This data describes a binding interaction between two proteins.

Residue-level contacts at the interface:
Residue D801 in the second protein interacts with residue F29 in the first protein (closest heavy-atom distance 3.2 Å).
Residue A109 in the second protein contacts residue R104 in the first protein (closest heavy-atom distance 4.5 Å).
Residue I62 in the second protein interacts with residue L69 in the first protein (closest heavy-atom distance 4.4 Å).
Residue G799 in the second protein contacts residue Y33 in the first protein (closest heavy-atom distance 4.1 Å).
Residue Q798 in the second protein is in contact with residue K32 in the first protein (closest heavy-atom distance 3.3 Å).
Residue D598 in the second protein is in contact with residue F29 in the first protein (closest heavy-atom distance 4.4 Å).
Residue L61 in the second protein is in contact with residue V105 in the first protein (closest heavy-atom distance 4.3 Å).
Residue N108 in the second protein is in contact with residue R104 in the first protein (closest heavy-atom distance 2.9 Å).
Residue E406 in the second protein is in contact with residue K153 in the first protein (closest heavy-atom distance 4.1 Å).
Residue Q798 in the second protein contacts residue K31 in the first protein (closest heavy-atom distance 4.1 Å).
Residue L164 in the second protein contacts residue K93 in the first protein (closest heavy-atom distance 4.2 Å).
Residue Y105 in the second protein interacts with residue I75 in the first protein (closest heavy-atom distance 4.3 Å).
Residue S58 in the second protein interacts with residue I75 in the first protein (closest heavy-atom distance 4.0 Å).
Residue M597 in the second protein interacts with residue R23 in the first protein (closest heavy-atom distance 3.5 Å).
Residue D801 in the second protein is in contact with residue K146 in the first protein (closest heavy-atom distance 2.6 Å).
Residue L16 in the second protein contacts residue W58 in the first protein (closest heavy-atom distance 3.9 Å).
Residue D801 in the second protein is in contact with residue K31 in the first protein (closest heavy-atom distance 4.3 Å).
Residue D802 in the second protein interacts with residue K31 in the first protein (closest heavy-atom distance 4.3 Å).
Residue H112 in the second protein interacts with residue R104 in the first protein (closest heavy-atom distance 3.3 Å).
Residue I32 in the second protein contacts residue L69 in the first protein (closest heavy-atom distance 4.6 Å).
Residue D598 in the second protein is in contact with residue R23 in the first protein (closest heavy-atom distance 2.5 Å).
Residue Y105 in the second protein interacts with residue V105 in the first protein (closest heavy-atom distance 3.5 Å).
Residue T29 in the second protein is in contact with residue Y73 in the first protein (closest heavy-atom distance 3.8 Å).
Residue E406 in the second protein contacts residue Y141 in the first protein (closest heavy-atom distance 3.5 Å).
Residue E406 in the second protein is in contact with residue N150 in the first protein (closest heavy-atom distance 3.7 Å).
Residue A15 in the second protein contacts residue W58 in the first protein (closest heavy-atom distance 4.0 Å).
Residue T800 in the second protein interacts with residue K31 in the first protein (closest heavy-atom distance 4.4 Å).
Residue L61 in the second protein is in contact with residue I75 in the first protein (closest heavy-atom distance 3.2 Å).
Residue P18 in the second protein is in contact with residue W58 in the first protein (closest heavy-atom distance 3.8 Å).
Residue G799 in the second protein is in contact with residue K31 in the first protein (closest heavy-atom distance 3.5 Å).
Residue M597 in the second protein is in contact with residue G27 in the first protein (closest heavy-atom distance 3.7 Å).
Residue R36 in the second protein contacts residue R70 in the first protein (closest heavy-atom distance 4.2 Å).
Residue Y105 in the second protein contacts residue N76 in the first protein (closest heavy-atom distance 4.1 Å).
Residue Q65 in the second protein is in contact with residue G72 in the first protein (closest heavy-atom distance 3.3 Å).
Residue P18 in the second protein interacts with residue V41 in the first protein (closest heavy-atom distance 4.2 Å).
Residue L164 in the second protein contacts residue F132 in the first protein (closest heavy-atom distance 3.8 Å).
Residue N108 in the second protein is in contact with residue E107 in the first protein (closest heavy-atom distance 3.0 Å).
Residue D598 in the second protein is in contact with residue K146 in the first protein (closest heavy-atom distance 4.1 Å).
Residue L164 in the second protein contacts residue K135 in the first protein (closest heavy-atom distance 4.2 Å).
Residue S405 in the second protein contacts residue K153 in the first protein (closest heavy-atom distance 4.5 Å).
Residue M597 in the second protein is in contact with residue S147 in the first protein (closest heavy-atom distance 4.0 Å).
Residue A15 in the second protein is in contact with residue L69 in the first protein (closest heavy-atom distance 3.1 Å).
Residue Q65 in the second protein contacts residue V105 in the first protein (closest heavy-atom distance 4.0 Å).
Residue K151 in the second protein contacts residue E107 in the first protein (closest heavy-atom distance 4.2 Å).
Residue D162 in the second protein interacts with residue R100 in the first protein (closest heavy-atom distance 3.9 Å).
Residue D404 in the second protein interacts with residue K153 in the first protein (closest heavy-atom distance 2.5 Å).
Residue L164 in the second protein contacts residue P96 in the first protein (closest heavy-atom distance 4.0 Å).
Residue T29 in the second protein is in contact with residue G68 in the first protein (closest heavy-atom distance 4.1 Å).
Residue M597 in the second protein contacts residue N148 in the first protein (closest heavy-atom distance 3.5 Å).
Residue E159 in the second protein is in contact with residue R100 in the first protein (closest heavy-atom distance 4.2 Å).
Residue T29 in the second protein contacts residue G38 in the first protein (closest heavy-atom distance 4.4 Å).
Residue Q798 in the second protein contacts residue Y33 in the first protein (closest heavy-atom distance 2.6 Å).
Residue L164 in the second protein interacts with residue K136 in the first protein (closest heavy-atom distance 4.1 Å).
Residue A104 in the second protein is in contact with residue E107 in the first protein (closest heavy-atom distance 3.2 Å).
Residue A15 in the second protein contacts residue Y73 in the first protein (closest heavy-atom distance 4.5 Å).
Residue Q65 in the second protein is in contact with residue D71 in the first protein (closest heavy-atom distance 3.5 Å).
Residue N108 in the second protein is in contact with residue V103 in the first protein (closest heavy-atom distance 4.2 Å).
Residue T800 in the second protein is in contact with residue K117 in the first protein (closest heavy-atom distance 2.8 Å).
Residue D158 in the second protein is in contact with residue R100 in the first protein (closest heavy-atom distance 2.8 Å).
Residue Y105 in the second protein is in contact with residue R104 in the first protein (closest heavy-atom distance 4.1 Å).

Sequence of the first protein:
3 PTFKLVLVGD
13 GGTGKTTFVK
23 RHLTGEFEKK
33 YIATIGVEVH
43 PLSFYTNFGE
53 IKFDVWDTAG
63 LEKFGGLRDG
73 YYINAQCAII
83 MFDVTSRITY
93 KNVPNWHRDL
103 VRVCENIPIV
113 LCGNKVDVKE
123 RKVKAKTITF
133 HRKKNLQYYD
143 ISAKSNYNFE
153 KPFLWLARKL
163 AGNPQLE

Sequence of the second protein:
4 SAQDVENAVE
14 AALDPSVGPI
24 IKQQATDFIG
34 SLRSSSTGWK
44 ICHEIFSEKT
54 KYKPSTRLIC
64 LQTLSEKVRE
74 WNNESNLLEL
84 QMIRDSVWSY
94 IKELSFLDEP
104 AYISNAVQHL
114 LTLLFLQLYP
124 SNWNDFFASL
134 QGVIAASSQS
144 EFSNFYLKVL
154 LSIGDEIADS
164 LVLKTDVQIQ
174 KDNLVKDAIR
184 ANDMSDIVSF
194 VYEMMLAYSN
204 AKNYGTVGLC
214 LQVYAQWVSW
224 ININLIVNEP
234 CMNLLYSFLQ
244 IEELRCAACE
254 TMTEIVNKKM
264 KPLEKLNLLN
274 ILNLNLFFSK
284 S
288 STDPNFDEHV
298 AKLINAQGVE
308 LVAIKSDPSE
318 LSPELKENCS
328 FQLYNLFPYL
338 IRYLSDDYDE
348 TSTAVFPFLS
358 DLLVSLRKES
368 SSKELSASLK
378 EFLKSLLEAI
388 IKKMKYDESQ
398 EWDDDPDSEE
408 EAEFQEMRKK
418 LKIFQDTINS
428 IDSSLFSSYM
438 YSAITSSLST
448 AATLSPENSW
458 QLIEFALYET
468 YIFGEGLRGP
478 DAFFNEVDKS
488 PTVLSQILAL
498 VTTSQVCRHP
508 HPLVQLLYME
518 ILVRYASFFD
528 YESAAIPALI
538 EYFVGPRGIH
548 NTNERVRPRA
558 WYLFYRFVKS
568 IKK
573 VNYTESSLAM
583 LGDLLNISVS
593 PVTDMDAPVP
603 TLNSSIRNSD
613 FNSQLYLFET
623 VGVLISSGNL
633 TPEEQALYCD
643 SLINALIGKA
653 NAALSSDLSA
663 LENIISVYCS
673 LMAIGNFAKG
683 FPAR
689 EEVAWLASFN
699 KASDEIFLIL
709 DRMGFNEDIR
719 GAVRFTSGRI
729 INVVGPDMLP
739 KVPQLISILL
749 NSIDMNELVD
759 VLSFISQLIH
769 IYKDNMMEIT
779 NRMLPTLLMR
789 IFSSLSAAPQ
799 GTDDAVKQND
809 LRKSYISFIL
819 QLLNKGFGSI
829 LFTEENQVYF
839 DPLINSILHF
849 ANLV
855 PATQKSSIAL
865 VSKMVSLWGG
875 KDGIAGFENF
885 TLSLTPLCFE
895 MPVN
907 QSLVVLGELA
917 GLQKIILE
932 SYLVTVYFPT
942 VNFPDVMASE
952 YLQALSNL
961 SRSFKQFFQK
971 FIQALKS